Contacts between the two chains:
Residue E251 in protein 2 contacts residue P199 in protein 1 (closest heavy-atom distance 4.1 Å).
Residue W252 in protein 2 contacts residue G198 in protein 1 (closest heavy-atom distance 2.9 Å).
Residue W252 in protein 2 contacts residue P199 in protein 1 (closest heavy-atom distance 3.4 Å).
Residue E251 in protein 2 contacts residue G198 in protein 1 (closest heavy-atom distance 4.5 Å).
Residue W252 in protein 2 interacts with residue T197 in protein 1 (closest heavy-atom distance 3.0 Å).
Residue W252 in protein 2 interacts with residue R196 in protein 1 (closest heavy-atom distance 4.1 Å).

Sequence of protein 1:
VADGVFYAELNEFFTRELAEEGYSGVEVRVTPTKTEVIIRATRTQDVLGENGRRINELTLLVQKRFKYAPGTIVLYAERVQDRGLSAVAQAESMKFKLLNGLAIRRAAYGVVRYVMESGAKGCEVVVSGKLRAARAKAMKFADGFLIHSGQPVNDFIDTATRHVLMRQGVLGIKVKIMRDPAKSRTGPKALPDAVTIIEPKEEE

Sequence of protein 2:
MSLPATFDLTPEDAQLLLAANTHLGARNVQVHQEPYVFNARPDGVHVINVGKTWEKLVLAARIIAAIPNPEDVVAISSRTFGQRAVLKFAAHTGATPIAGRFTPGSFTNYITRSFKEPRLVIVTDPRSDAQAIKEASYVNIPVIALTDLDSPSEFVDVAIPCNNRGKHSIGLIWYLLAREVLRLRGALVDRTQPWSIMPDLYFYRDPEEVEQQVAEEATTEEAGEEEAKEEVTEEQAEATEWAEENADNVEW

These two protein chains interact to form a complex.